Residue-level contacts at the interface:
Residue Y22 in chain B is in contact with residue P16 in chain A (closest heavy-atom distance 3.5 Å).
Residue S177 in chain B interacts with residue R32 in chain A (closest heavy-atom distance 2.9 Å).
Residue W193 in chain B is in contact with residue R32 in chain A (closest heavy-atom distance 3.5 Å).
Residue Y22 in chain B is in contact with residue S12 in chain A (closest heavy-atom distance 3.1 Å).
Residue G194 in chain B contacts residue I30 in chain A (closest heavy-atom distance 3.1 Å).
Residue Y206 in chain B is in contact with residue R32 in chain A (closest heavy-atom distance 4.3 Å).
Residue C173 in chain B is in contact with residue R32 in chain A (closest heavy-atom distance 3.3 Å).
Residue F24 in chain B interacts with residue C11 in chain A (closest heavy-atom distance 4.1 Å).
Residue Y22 in chain B is in contact with residue A14 in chain A (closest heavy-atom distance 3.9 Å).
Residue H40 in chain B is in contact with residue R32 in chain A (closest heavy-atom distance 4.1 Å).
Residue W193 in chain B interacts with residue I30 in chain A (closest heavy-atom distance 3.3 Å).
Residue S192 in chain B interacts with residue R32 in chain A (closest heavy-atom distance 3.2 Å).
Residue G175 in chain B is in contact with residue F34 in chain A (closest heavy-atom distance 4.0 Å).
Residue D176 in chain B interacts with residue R32 in chain A (closest heavy-atom distance 3.4 Å).
Residue H40 in chain B interacts with residue L31 in chain A (closest heavy-atom distance 3.7 Å).
Residue H23 in chain B contacts residue G13 in chain A (closest heavy-atom distance 4.4 Å).
Residue G194 in chain B contacts residue P29 in chain A (closest heavy-atom distance 3.7 Å).
Residue H40 in chain B interacts with residue I33 in chain A (closest heavy-atom distance 3.6 Å).
Residue Q174 in chain B is in contact with residue L31 in chain A (closest heavy-atom distance 2.9 Å).
Residue L81 in chain B contacts residue I30 in chain A (closest heavy-atom distance 4.3 Å).
Residue Q174 in chain B interacts with residue H28 in chain A (closest heavy-atom distance 3.1 Å).
Residue Y131 in chain B interacts with residue A14 in chain A (closest heavy-atom distance 3.9 Å).
Residue S172 in chain B contacts residue R32 in chain A (closest heavy-atom distance 2.8 Å).
Residue Y131 in chain B interacts with residue G13 in chain A (closest heavy-atom distance 3.2 Å).
Residue Y22 in chain B is in contact with residue G15 in chain A (closest heavy-atom distance 3.8 Å).
Residue S177 in chain B is in contact with residue L31 in chain A (closest heavy-atom distance 4.3 Å).
Residue N123 in chain B interacts with residue F34 in chain A (closest heavy-atom distance 3.0 Å).
Residue N123 in chain B interacts with residue P27 in chain A (closest heavy-atom distance 4.2 Å).
Residue F24 in chain B is in contact with residue S12 in chain A (closest heavy-atom distance 3.5 Å).
Residue Q174 in chain B contacts residue P27 in chain A (closest heavy-atom distance 3.9 Å).
Residue C25 in chain B is in contact with residue I33 in chain A (closest heavy-atom distance 3.5 Å).
Residue G175 in chain B interacts with residue R32 in chain A (closest heavy-atom distance 2.8 Å).
Residue Y131 in chain B interacts with residue F34 in chain A (closest heavy-atom distance 3.5 Å).
Residue F24 in chain B interacts with residue I33 in chain A (closest heavy-atom distance 4.2 Å).
Residue C41 in chain B interacts with residue I33 in chain A (closest heavy-atom distance 4.2 Å).
Residue W193 in chain B is in contact with residue L31 in chain A (closest heavy-atom distance 4.2 Å).
Residue T129 in chain B contacts residue P27 in chain A (closest heavy-atom distance 4.4 Å).
Residue C41 in chain B interacts with residue I10 in chain A (closest heavy-atom distance 4.0 Å).
Residue V191 in chain B contacts residue R32 in chain A (closest heavy-atom distance 3.9 Å).
Residue C197 in chain B is in contact with residue R32 in chain A (closest heavy-atom distance 4.0 Å).
Residue H40 in chain B contacts residue I10 in chain A (closest heavy-atom distance 4.0 Å).
Residue D171 in chain B is in contact with residue R32 in chain A (closest heavy-atom distance 2.9 Å).
Residue T129 in chain B is in contact with residue F34 in chain A (closest heavy-atom distance 3.9 Å).
Residue G194 in chain B contacts residue R32 in chain A (closest heavy-atom distance 3.7 Å).
Residue F24 in chain B contacts residue I10 in chain A (closest heavy-atom distance 3.5 Å).
Residue H23 in chain B interacts with residue S12 in chain A (closest heavy-atom distance 3.0 Å).
Residue Q174 in chain B interacts with residue F34 in chain A (closest heavy-atom distance 3.5 Å).
Residue C25 in chain B interacts with residue I10 in chain A (closest heavy-atom distance 3.9 Å).
Residue Q174 in chain B contacts residue I30 in chain A (closest heavy-atom distance 4.4 Å).
Residue S177 in chain B is in contact with residue I33 in chain A (closest heavy-atom distance 3.4 Å).
Residue G196 in chain B contacts residue R32 in chain A (closest heavy-atom distance 2.7 Å).
Residue S195 in chain B is in contact with residue P29 in chain A (closest heavy-atom distance 4.1 Å).
Residue K43 in chain B interacts with residue I10 in chain A (closest heavy-atom distance 3.9 Å).
Residue G196 in chain B is in contact with residue P29 in chain A (closest heavy-atom distance 3.1 Å).
Residue G204 in chain B is in contact with residue R32 in chain A (closest heavy-atom distance 3.5 Å).
Residue L81 in chain B interacts with residue L31 in chain A (closest heavy-atom distance 3.8 Å).
Residue G175 in chain B is in contact with residue I33 in chain A (closest heavy-atom distance 4.0 Å).
Residue Q174 in chain B interacts with residue I33 in chain A (closest heavy-atom distance 3.1 Å).
Residue S192 in chain B interacts with residue L31 in chain A (closest heavy-atom distance 3.9 Å).
Residue Q174 in chain B contacts residue R32 in chain A (closest heavy-atom distance 3.4 Å).

Sequence of chain B:
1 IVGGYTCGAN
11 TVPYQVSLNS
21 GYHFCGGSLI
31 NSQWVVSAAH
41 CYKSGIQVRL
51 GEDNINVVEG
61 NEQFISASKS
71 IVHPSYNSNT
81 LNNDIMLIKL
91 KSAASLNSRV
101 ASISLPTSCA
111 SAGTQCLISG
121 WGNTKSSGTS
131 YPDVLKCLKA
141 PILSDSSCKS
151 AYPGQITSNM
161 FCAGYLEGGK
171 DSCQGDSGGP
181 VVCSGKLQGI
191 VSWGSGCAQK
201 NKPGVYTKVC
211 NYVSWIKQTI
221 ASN

Sequence of chain A:
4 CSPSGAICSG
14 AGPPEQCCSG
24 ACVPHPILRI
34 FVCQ

This data describes a binding interaction between two proteins.